Sequence of chain B:
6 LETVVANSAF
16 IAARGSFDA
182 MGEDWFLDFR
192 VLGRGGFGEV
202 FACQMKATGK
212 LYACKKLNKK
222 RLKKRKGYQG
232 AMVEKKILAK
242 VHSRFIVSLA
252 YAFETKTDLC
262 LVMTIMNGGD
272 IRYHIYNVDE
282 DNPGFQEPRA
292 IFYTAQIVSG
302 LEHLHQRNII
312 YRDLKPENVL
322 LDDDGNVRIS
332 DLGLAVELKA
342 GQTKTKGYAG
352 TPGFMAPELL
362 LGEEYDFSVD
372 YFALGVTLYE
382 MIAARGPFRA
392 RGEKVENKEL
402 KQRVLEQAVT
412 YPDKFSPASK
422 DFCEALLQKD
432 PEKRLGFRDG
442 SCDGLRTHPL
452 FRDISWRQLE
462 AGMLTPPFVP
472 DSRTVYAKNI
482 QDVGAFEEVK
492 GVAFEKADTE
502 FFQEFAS

Residue-level contacts at the interface:
Residue E200 in chain B interacts with residue K67 in chain A (closest heavy-atom distance 3.5 Å).
Residue D189 in chain B is in contact with residue F148 in chain A (closest heavy-atom distance 3.2 Å).
Residue G485 in chain B interacts with residue K67 in chain A (closest heavy-atom distance 3.4 Å).
Residue Q482 in chain B interacts with residue N315 in chain A (closest heavy-atom distance 3.5 Å).
Residue R474 in chain B interacts with residue Q236 in chain A (closest heavy-atom distance 3.3 Å).
Residue L6 in chain B contacts residue R314 in chain A (closest heavy-atom distance 3.6 Å).
Residue M206 in chain B contacts residue N145 in chain A (closest heavy-atom distance 3.5 Å).
Residue F187 in chain B is in contact with residue R147 in chain A (closest heavy-atom distance 3.1 Å).
Residue L188 in chain B interacts with residue K141 in chain A (closest heavy-atom distance 3.8 Å).
Residue R474 in chain B interacts with residue Q237 in chain A (closest heavy-atom distance 3.0 Å).
Residue V484 in chain B is in contact with residue K67 in chain A (closest heavy-atom distance 3.7 Å).
Residue D189 in chain B contacts residue R147 in chain A (closest heavy-atom distance 3.4 Å).
Residue T8 in chain B is in contact with residue N310 in chain A (closest heavy-atom distance 3.2 Å).
Residue V10 in chain B is in contact with residue V250 in chain A (closest heavy-atom distance 3.8 Å).
Residue K207 in chain B contacts residue S144 in chain A (closest heavy-atom distance 3.6 Å).
Residue T256 in chain B interacts with residue R147 in chain A (closest heavy-atom distance 3.6 Å).
Residue Q205 in chain B contacts residue K141 in chain A (closest heavy-atom distance 3.7 Å).
Residue A18 in chain B interacts with residue K141 in chain A (closest heavy-atom distance 3.7 Å).
Residue E489 in chain B interacts with residue K66 in chain A (closest heavy-atom distance 3.0 Å).
Residue A24 in chain B interacts with residue Q236 in chain A (closest heavy-atom distance 3.8 Å).
Residue E7 in chain B contacts residue R135 in chain A (closest heavy-atom distance 3.3 Å).
Residue K207 in chain B interacts with residue N145 in chain A (closest heavy-atom distance 3.6 Å).
Residue E489 in chain B is in contact with residue R69 in chain A (closest heavy-atom distance 3.3 Å).
Residue I481 in chain B interacts with residue K67 in chain A (closest heavy-atom distance 3.2 Å).
Residue E7 in chain B is in contact with residue I305 in chain A (closest heavy-atom distance 3.3 Å).
Residue L6 in chain B contacts residue M309 in chain A (closest heavy-atom distance 3.1 Å).
Residue E7 in chain B interacts with residue N310 in chain A (closest heavy-atom distance 3.5 Å).
Residue R222 in chain B is in contact with residue K67 in chain A (closest heavy-atom distance 3.4 Å).
Residue I481 in chain B interacts with residue Q312 in chain A (closest heavy-atom distance 3.4 Å).
Residue A14 in chain B is in contact with residue V139 in chain A (closest heavy-atom distance 3.8 Å).
Residue I16 in chain B contacts residue Q237 in chain A (closest heavy-atom distance 3.6 Å).
Residue V9 in chain B is in contact with residue A246 in chain A (closest heavy-atom distance 3.7 Å).
Residue E7 in chain B contacts residue M309 in chain A (closest heavy-atom distance 3.7 Å).
Residue I16 in chain B interacts with residue T243 in chain A (closest heavy-atom distance 3.9 Å).
Residue A486 in chain B contacts residue K67 in chain A (closest heavy-atom distance 3.8 Å).
Residue L188 in chain B interacts with residue N145 in chain A (closest heavy-atom distance 3.1 Å).
Residue Q205 in chain B is in contact with residue N145 in chain A (closest heavy-atom distance 2.8 Å).
Residue R474 in chain B interacts with residue E239 in chain A (closest heavy-atom distance 3.4 Å).
Residue D185 in chain B contacts residue F146 in chain A (closest heavy-atom distance 3.4 Å).
Residue L188 in chain B interacts with residue F146 in chain A (closest heavy-atom distance 3.5 Å).
Residue F187 in chain B contacts residue F146 in chain A (closest heavy-atom distance 3.1 Å).
Residue V484 in chain B interacts with residue Q312 in chain A (closest heavy-atom distance 3.4 Å).
Residue E7 in chain B contacts residue Y306 in chain A (closest heavy-atom distance 3.6 Å).
Residue D472 in chain B interacts with residue E239 in chain A (closest heavy-atom distance 3.2 Å).
Residue T475 in chain B interacts with residue Q237 in chain A (closest heavy-atom distance 3.2 Å).
Residue E200 in chain B is in contact with residue T70 in chain A (closest heavy-atom distance 3.6 Å).
Residue L188 in chain B contacts residue V138 in chain A (closest heavy-atom distance 3.5 Å).
Residue T258 in chain B is in contact with residue E150 in chain A (closest heavy-atom distance 3.4 Å).
Residue F487 in chain B interacts with residue K66 in chain A (closest heavy-atom distance 3.1 Å).
Residue Q482 in chain B contacts residue Q312 in chain A (closest heavy-atom distance 3.3 Å).
Residue T8 in chain B interacts with residue K311 in chain A (closest heavy-atom distance 3.8 Å).
Residue E184 in chain B is in contact with residue R147 in chain A (closest heavy-atom distance 3.0 Å).
Residue G20 in chain B contacts residue Q236 in chain A (closest heavy-atom distance 3.8 Å).
Residue K221 in chain B contacts residue E150 in chain A (closest heavy-atom distance 3.6 Å).
Residue W186 in chain B interacts with residue N145 in chain A (closest heavy-atom distance 3.6 Å).
Residue D185 in chain B contacts residue R147 in chain A (closest heavy-atom distance 3.0 Å).
Residue A17 in chain B contacts residue A233 in chain A (closest heavy-atom distance 3.6 Å).
Residue L188 in chain B contacts residue V137 in chain A (closest heavy-atom distance 3.9 Å).
Residue K207 in chain B contacts residue F146 in chain A (closest heavy-atom distance 3.5 Å).
Residue D189 in chain B contacts residue V138 in chain A (closest heavy-atom distance 3.6 Å).

The following describes two proteins that form a bound complex.

Sequence of chain A:
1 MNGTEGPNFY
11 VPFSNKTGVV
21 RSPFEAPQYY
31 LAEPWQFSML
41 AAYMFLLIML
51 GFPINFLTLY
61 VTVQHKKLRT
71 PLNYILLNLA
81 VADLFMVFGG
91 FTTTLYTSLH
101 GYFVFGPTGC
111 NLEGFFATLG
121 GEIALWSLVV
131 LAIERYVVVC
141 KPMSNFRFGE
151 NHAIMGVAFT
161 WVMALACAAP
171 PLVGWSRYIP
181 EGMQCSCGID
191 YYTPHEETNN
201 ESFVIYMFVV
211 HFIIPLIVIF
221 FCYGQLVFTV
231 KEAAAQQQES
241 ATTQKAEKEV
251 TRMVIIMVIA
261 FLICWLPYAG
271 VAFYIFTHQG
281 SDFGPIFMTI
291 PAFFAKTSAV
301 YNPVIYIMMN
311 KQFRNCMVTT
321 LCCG